Sequence of chain B:
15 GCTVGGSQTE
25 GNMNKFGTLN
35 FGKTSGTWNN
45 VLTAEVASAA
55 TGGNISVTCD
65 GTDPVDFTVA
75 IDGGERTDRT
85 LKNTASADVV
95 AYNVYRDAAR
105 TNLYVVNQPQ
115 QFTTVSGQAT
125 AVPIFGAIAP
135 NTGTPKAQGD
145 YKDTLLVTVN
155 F

Contacts between the two chains:
Residue G15 in chain A is in contact with residue S39 in chain B (closest heavy-atom distance 3.2 Å).
Residue G4 in chain A interacts with residue V151 in chain B (closest heavy-atom distance 2.8 Å).
Residue Q5 in chain A contacts residue L149 in chain B (closest heavy-atom distance 3.5 Å).
Residue G15 in chain A is in contact with residue T38 in chain B (closest heavy-atom distance 3.4 Å).
Residue V8 in chain A is in contact with residue K146 in chain B (closest heavy-atom distance 3.2 Å).
Residue V6 in chain A is in contact with residue L149 in chain B (closest heavy-atom distance 2.7 Å).
Residue Q5 in chain A interacts with residue F30 in chain B (closest heavy-atom distance 2.7 Å).
Residue V2 in chain A contacts residue V153 in chain B (closest heavy-atom distance 2.8 Å).
Residue I12 in chain A is in contact with residue G143 in chain B (closest heavy-atom distance 3.0 Å).
Residue Q5 in chain A interacts with residue E24 in chain B (closest heavy-atom distance 3.1 Å).
Residue V8 in chain A is in contact with residue L85 in chain B (closest heavy-atom distance 3.5 Å).
Residue N11 in chain A is in contact with residue K37 in chain B (closest heavy-atom distance 3.4 Å).
Residue Q5 in chain A contacts residue L150 in chain B (closest heavy-atom distance 3.4 Å).
Residue V8 in chain A interacts with residue F35 in chain B (closest heavy-atom distance 3.5 Å).
Residue T14 in chain A is in contact with residue K37 in chain B (closest heavy-atom distance 3.1 Å).
Residue D7 in chain A contacts residue D147 in chain B (closest heavy-atom distance 3.5 Å).
Residue K9 in chain A contacts residue Y145 in chain B (closest heavy-atom distance 3.4 Å).
Residue Q5 in chain A contacts residue G31 in chain B (closest heavy-atom distance 3.2 Å).
Residue T3 in chain A contacts residue M27 in chain B (closest heavy-atom distance 3.5 Å).
Residue M27 in chain A interacts with residue R104 in chain B (closest heavy-atom distance 3.3 Å).
Residue S21 in chain A is in contact with residue N44 in chain B (closest heavy-atom distance 3.2 Å).
Residue D64 in chain A is in contact with residue S39 in chain B (closest heavy-atom distance 3.2 Å).
Residue S13 in chain A contacts residue Q142 in chain B (closest heavy-atom distance 2.9 Å).
Residue D7 in chain A contacts residue K29 in chain B (closest heavy-atom distance 2.6 Å).
Residue I12 in chain A contacts residue K140 in chain B (closest heavy-atom distance 3.5 Å).
Residue T3 in chain A is in contact with residue V151 in chain B (closest heavy-atom distance 3.2 Å).
Residue V8 in chain A is in contact with residue D147 in chain B (closest heavy-atom distance 2.6 Å).
Residue L10 in chain A contacts residue Y145 in chain B (closest heavy-atom distance 2.8 Å).
Residue Q5 in chain A interacts with residue T148 in chain B (closest heavy-atom distance 3.0 Å).
Residue N11 in chain A contacts residue D144 in chain B (closest heavy-atom distance 3.2 Å).
Residue N11 in chain A is in contact with residue G36 in chain B (closest heavy-atom distance 3.0 Å).
Residue A1 in chain A is in contact with residue F155 in chain B (closest heavy-atom distance 3.4 Å).
Residue K9 in chain A interacts with residue F35 in chain B (closest heavy-atom distance 3.1 Å).
Residue V8 in chain A is in contact with residue Y96 in chain B (closest heavy-atom distance 3.4 Å).
Residue V18 in chain A contacts residue N44 in chain B (closest heavy-atom distance 2.8 Å).
Residue K9 in chain A interacts with residue T32 in chain B (closest heavy-atom distance 3.2 Å).
Residue I12 in chain A contacts residue Q142 in chain B (closest heavy-atom distance 3.3 Å).
Residue K9 in chain A contacts residue L33 in chain B (closest heavy-atom distance 3.0 Å).
Residue N26 in chain A contacts residue V45 in chain B (closest heavy-atom distance 3.4 Å).
Residue L10 in chain A interacts with residue D144 in chain B (closest heavy-atom distance 3.4 Å).
Residue Q5 in chain A interacts with residue N28 in chain B (closest heavy-atom distance 2.8 Å).
Residue N26 in chain A is in contact with residue Y99 in chain B (closest heavy-atom distance 3.0 Å).
Residue G4 in chain A interacts with residue N28 in chain B (closest heavy-atom distance 3.2 Å).
Residue D7 in chain A is in contact with residue T148 in chain B (closest heavy-atom distance 3.1 Å).
Residue N11 in chain A interacts with residue T38 in chain B (closest heavy-atom distance 3.0 Å).
Residue T3 in chain A is in contact with residue N28 in chain B (closest heavy-atom distance 3.1 Å).
Residue D7 in chain A interacts with residue L33 in chain B (closest heavy-atom distance 2.7 Å).
Residue T23 in chain A interacts with residue V45 in chain B (closest heavy-atom distance 3.3 Å).
Residue N28 in chain A is in contact with residue V45 in chain B (closest heavy-atom distance 2.8 Å).
Residue N26 in chain A interacts with residue R104 in chain B (closest heavy-atom distance 3.2 Å).
Residue G4 in chain A is in contact with residue L150 in chain B (closest heavy-atom distance 3.2 Å).
Residue D7 in chain A interacts with residue T32 in chain B (closest heavy-atom distance 3.2 Å).
Residue V6 in chain A is in contact with residue G31 in chain B (closest heavy-atom distance 3.4 Å).
Residue T17 in chain A interacts with residue N44 in chain B (closest heavy-atom distance 2.5 Å).
Residue S13 in chain A is in contact with residue K37 in chain B (closest heavy-atom distance 3.0 Å).
Residue I12 in chain A interacts with residue T38 in chain B (closest heavy-atom distance 3.3 Å).
Residue D7 in chain A interacts with residue G31 in chain B (closest heavy-atom distance 2.9 Å).
Residue L10 in chain A interacts with residue L46 in chain B (closest heavy-atom distance 3.5 Å).
Residue T3 in chain A interacts with residue T152 in chain B (closest heavy-atom distance 3.1 Å).
Residue S13 in chain A is in contact with residue T38 in chain B (closest heavy-atom distance 2.7 Å).

This data describes a binding interaction between two proteins.

Sequence of chain A:
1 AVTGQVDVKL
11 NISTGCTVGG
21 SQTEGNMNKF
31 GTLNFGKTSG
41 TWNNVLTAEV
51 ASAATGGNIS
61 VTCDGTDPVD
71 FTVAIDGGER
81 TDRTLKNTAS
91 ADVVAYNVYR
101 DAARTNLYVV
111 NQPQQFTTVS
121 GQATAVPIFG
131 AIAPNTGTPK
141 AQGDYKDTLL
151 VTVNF